These two protein chains interact to form a complex.

Contacts between the two chains:
Residue Y673 in the second protein contacts residue D495 in the first protein (closest heavy-atom distance 3.6 Å).
Residue S677 in the second protein contacts residue E387 in the first protein (closest heavy-atom distance 4.3 Å).
Residue Y673 in the second protein interacts with residue L388 in the first protein (closest heavy-atom distance 3.5 Å).
Residue E674 in the second protein is in contact with residue L388 in the first protein (closest heavy-atom distance 4.6 Å).
Residue I675 in the second protein interacts with residue V386 in the first protein (closest heavy-atom distance 4.8 Å).
Residue E649 in the second protein contacts residue M375 in the first protein (closest heavy-atom distance 4.5 Å).
Residue N650 in the second protein is in contact with residue Q371 in the first protein (closest heavy-atom distance 2.8 Å).
Residue Y673 in the second protein contacts residue E387 in the first protein (closest heavy-atom distance 4.6 Å).
Residue E467 in the second protein contacts residue K29 in the first protein (closest heavy-atom distance 4.0 Å).
Residue F466 in the second protein contacts residue V30 in the first protein (closest heavy-atom distance 3.4 Å).
Residue H438 in the second protein interacts with residue F31 in the first protein (closest heavy-atom distance 3.6 Å).
Residue P877 in the second protein contacts residue V530 in the first protein (closest heavy-atom distance 3.3 Å).
Residue E672 in the second protein interacts with residue L388 in the first protein (closest heavy-atom distance 4.5 Å).
Residue I675 in the second protein is in contact with residue C384 in the first protein (closest heavy-atom distance 4.8 Å).
Residue R651 in the second protein is in contact with residue M375 in the first protein (closest heavy-atom distance 3.3 Å).
Residue Y872 in the second protein is in contact with residue Y564 in the first protein (closest heavy-atom distance 3.6 Å).
Residue P877 in the second protein contacts residue Q533 in the first protein (closest heavy-atom distance 3.5 Å).
Residue R651 in the second protein is in contact with residue S372 in the first protein (closest heavy-atom distance 2.4 Å).
Residue K682 in the second protein interacts with residue D495 in the first protein (closest heavy-atom distance 2.8 Å).
Residue N650 in the second protein interacts with residue S372 in the first protein (closest heavy-atom distance 3.3 Å).
Residue Q464 in the second protein contacts residue V30 in the first protein (closest heavy-atom distance 3.8 Å).
Residue D465 in the second protein is in contact with residue V30 in the first protein (closest heavy-atom distance 4.6 Å).
Residue N650 in the second protein interacts with residue S492 in the first protein (closest heavy-atom distance 3.8 Å).
Residue E649 in the second protein contacts residue R415 in the first protein (closest heavy-atom distance 3.1 Å).
Residue G652 in the second protein contacts residue N369 in the first protein (closest heavy-atom distance 2.9 Å).
Residue E674 in the second protein contacts residue E387 in the first protein (closest heavy-atom distance 3.9 Å).
Residue A676 in the second protein contacts residue E387 in the first protein (closest heavy-atom distance 3.8 Å).
Residue R450 in the second protein interacts with residue F31 in the first protein (closest heavy-atom distance 4.1 Å).
Residue G878 in the second protein interacts with residue V530 in the first protein (closest heavy-atom distance 4.7 Å).
Residue D465 in the second protein interacts with residue T27 in the first protein (closest heavy-atom distance 3.6 Å).
Residue E719 in the second protein contacts residue N369 in the first protein (closest heavy-atom distance 4.2 Å).
Residue N650 in the second protein contacts residue M375 in the first protein (closest heavy-atom distance 3.4 Å).
Residue Y872 in the second protein interacts with residue L567 in the first protein (closest heavy-atom distance 4.8 Å).
Residue Y673 in the second protein contacts residue Q371 in the first protein (closest heavy-atom distance 4.2 Å).
Residue R651 in the second protein contacts residue N369 in the first protein (closest heavy-atom distance 4.8 Å).
Residue E672 in the second protein interacts with residue E390 in the first protein (closest heavy-atom distance 2.9 Å).
Residue A676 in the second protein is in contact with residue D446 in the first protein (closest heavy-atom distance 4.5 Å).
Residue Y872 in the second protein is in contact with residue K565 in the first protein (closest heavy-atom distance 4.5 Å).
Residue L463 in the second protein interacts with residue F31 in the first protein (closest heavy-atom distance 3.5 Å).
Residue E649 in the second protein contacts residue C384 in the first protein (closest heavy-atom distance 4.6 Å).
Residue L412 in the second protein interacts with residue F31 in the first protein (closest heavy-atom distance 3.9 Å).
Residue D465 in the second protein contacts residue G28 in the first protein (closest heavy-atom distance 3.3 Å).
Residue Y654 in the second protein is in contact with residue I346 in the first protein (closest heavy-atom distance 3.8 Å).
Residue E467 in the second protein interacts with residue V30 in the first protein (closest heavy-atom distance 3.7 Å).
Residue P877 in the second protein interacts with residue P529 in the first protein (closest heavy-atom distance 4.8 Å).
Residue I675 in the second protein contacts residue E387 in the first protein (closest heavy-atom distance 3.1 Å).
Residue Y872 in the second protein is in contact with residue G568 in the first protein (closest heavy-atom distance 2.8 Å).
Residue Y647 in the second protein contacts residue D495 in the first protein (closest heavy-atom distance 4.2 Å).
Residue Y673 in the second protein interacts with residue L496 in the first protein (closest heavy-atom distance 3.9 Å).
Residue E649 in the second protein is in contact with residue P383 in the first protein (closest heavy-atom distance 3.8 Å).
Residue L410 in the second protein interacts with residue F31 in the first protein (closest heavy-atom distance 4.4 Å).
Residue D879 in the second protein contacts residue V530 in the first protein (closest heavy-atom distance 4.6 Å).
Residue G652 in the second protein is in contact with residue S372 in the first protein (closest heavy-atom distance 4.2 Å).
Residue N650 in the second protein interacts with residue L374 in the first protein (closest heavy-atom distance 4.2 Å).
Residue Y872 in the second protein contacts residue C569 in the first protein (closest heavy-atom distance 4.0 Å).
Residue I675 in the second protein interacts with residue L496 in the first protein (closest heavy-atom distance 3.8 Å).
Residue A873 in the second protein interacts with residue K565 in the first protein (closest heavy-atom distance 4.6 Å).
Residue L463 in the second protein is in contact with residue V30 in the first protein (closest heavy-atom distance 3.5 Å).
Residue R450 in the second protein is in contact with residue V30 in the first protein (closest heavy-atom distance 3.2 Å).
Residue G652 in the second protein interacts with residue Q371 in the first protein (closest heavy-atom distance 4.0 Å).

Sequence of the first protein:
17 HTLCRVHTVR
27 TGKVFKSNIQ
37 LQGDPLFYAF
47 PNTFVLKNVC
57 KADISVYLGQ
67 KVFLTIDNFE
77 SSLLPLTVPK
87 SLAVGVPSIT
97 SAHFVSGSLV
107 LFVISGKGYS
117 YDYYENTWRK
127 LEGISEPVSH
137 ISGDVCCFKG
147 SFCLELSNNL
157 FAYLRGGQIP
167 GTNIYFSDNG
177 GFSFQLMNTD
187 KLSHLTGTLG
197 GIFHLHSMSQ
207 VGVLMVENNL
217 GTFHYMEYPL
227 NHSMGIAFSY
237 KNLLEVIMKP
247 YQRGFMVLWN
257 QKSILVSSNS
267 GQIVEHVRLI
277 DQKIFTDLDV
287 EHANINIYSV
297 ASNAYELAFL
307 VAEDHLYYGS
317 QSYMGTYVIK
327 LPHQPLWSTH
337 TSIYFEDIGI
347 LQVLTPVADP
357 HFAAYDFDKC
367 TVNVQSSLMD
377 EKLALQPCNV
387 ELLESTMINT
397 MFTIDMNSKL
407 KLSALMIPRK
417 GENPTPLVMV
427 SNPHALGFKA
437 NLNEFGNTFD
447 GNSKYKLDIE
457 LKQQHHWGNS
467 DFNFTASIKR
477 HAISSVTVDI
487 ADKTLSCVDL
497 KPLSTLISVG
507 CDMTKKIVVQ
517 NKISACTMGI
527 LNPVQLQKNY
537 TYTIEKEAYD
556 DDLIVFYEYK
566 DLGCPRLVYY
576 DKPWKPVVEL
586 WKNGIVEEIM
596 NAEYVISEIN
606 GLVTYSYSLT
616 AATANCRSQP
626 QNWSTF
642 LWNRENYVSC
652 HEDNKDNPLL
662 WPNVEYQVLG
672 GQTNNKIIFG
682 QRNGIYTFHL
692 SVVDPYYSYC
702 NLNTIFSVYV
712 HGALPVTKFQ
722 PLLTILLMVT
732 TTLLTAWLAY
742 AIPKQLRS

Sequence of the second protein:
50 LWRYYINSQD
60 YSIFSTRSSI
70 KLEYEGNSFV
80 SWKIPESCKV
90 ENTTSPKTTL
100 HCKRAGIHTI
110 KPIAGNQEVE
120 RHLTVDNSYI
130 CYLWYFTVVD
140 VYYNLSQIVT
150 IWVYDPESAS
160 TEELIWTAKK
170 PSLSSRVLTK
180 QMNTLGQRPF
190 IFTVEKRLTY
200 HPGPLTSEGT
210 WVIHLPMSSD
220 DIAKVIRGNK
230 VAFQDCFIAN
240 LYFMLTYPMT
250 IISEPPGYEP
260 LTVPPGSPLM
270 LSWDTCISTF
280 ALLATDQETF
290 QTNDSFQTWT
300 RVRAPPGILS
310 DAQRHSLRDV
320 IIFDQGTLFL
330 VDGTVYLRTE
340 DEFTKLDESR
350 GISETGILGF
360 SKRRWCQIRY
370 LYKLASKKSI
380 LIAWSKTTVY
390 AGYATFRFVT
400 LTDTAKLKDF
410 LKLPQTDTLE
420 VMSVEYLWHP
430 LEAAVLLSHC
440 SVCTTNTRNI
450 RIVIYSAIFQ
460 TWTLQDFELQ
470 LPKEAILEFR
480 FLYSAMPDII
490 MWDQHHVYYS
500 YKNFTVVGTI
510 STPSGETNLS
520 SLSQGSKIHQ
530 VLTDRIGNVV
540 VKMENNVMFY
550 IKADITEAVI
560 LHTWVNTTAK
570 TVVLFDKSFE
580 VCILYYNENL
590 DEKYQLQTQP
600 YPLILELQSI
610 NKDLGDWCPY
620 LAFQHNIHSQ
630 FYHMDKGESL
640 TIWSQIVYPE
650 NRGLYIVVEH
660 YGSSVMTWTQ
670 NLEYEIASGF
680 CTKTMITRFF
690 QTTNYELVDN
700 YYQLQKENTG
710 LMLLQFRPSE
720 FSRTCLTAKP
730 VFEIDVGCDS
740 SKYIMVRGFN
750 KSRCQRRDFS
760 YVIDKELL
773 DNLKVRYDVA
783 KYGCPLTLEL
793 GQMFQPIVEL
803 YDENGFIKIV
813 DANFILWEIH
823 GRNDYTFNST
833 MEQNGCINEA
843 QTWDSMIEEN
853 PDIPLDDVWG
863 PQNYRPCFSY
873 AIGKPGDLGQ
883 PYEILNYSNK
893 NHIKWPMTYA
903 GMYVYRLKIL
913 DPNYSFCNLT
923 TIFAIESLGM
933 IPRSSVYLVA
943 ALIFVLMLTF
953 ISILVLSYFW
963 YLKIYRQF